Sequence of protein 1:
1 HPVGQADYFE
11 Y

Sequence of protein 2:
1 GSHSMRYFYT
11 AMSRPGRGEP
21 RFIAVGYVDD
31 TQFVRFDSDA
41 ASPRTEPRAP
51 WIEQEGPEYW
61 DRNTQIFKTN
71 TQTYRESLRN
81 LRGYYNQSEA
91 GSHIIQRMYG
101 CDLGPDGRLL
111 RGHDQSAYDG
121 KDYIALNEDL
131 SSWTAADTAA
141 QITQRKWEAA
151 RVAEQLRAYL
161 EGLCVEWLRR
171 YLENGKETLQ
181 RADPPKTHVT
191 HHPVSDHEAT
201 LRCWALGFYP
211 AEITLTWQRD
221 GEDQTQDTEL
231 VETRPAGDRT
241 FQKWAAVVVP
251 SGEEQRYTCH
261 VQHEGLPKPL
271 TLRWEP

These two protein chains interact to form a complex.

Contacts between the two chains:
Residue W147 in protein 2 is in contact with residue Y11 in protein 1 (closest heavy-atom distance 3.9 Å).
Residue Y59 in protein 2 is in contact with residue H1 in protein 1 (closest heavy-atom distance 3.9 Å).
Residue T143 in protein 2 is in contact with residue E10 in protein 1 (closest heavy-atom distance 4.6 Å).
Residue K146 in protein 2 interacts with residue Y8 in protein 1 (closest heavy-atom distance 4.4 Å).
Residue R97 in protein 2 is in contact with residue Y11 in protein 1 (closest heavy-atom distance 3.2 Å).
Residue Y84 in protein 2 contacts residue Y11 in protein 1 (closest heavy-atom distance 2.9 Å).
Residue S77 in protein 2 interacts with residue E10 in protein 1 (closest heavy-atom distance 3.5 Å).
Residue Y9 in protein 2 interacts with residue Q5 in protein 1 (closest heavy-atom distance 4.4 Å).
Residue N63 in protein 2 interacts with residue H1 in protein 1 (closest heavy-atom distance 4.2 Å).
Residue Y99 in protein 2 is in contact with residue P2 in protein 1 (closest heavy-atom distance 3.2 Å).
Residue A150 in protein 2 interacts with residue Y8 in protein 1 (closest heavy-atom distance 3.5 Å).
Residue A150 in protein 2 interacts with residue D7 in protein 1 (closest heavy-atom distance 4.4 Å).
Residue I142 in protein 2 contacts residue Y11 in protein 1 (closest heavy-atom distance 4.9 Å).
Residue K146 in protein 2 is in contact with residue E10 in protein 1 (closest heavy-atom distance 4.3 Å).
Residue L81 in protein 2 is in contact with residue Y11 in protein 1 (closest heavy-atom distance 4.2 Å).
Residue Y7 in protein 2 contacts residue P2 in protein 1 (closest heavy-atom distance 3.5 Å).
Residue Y74 in protein 2 is in contact with residue Q5 in protein 1 (closest heavy-atom distance 3.0 Å).
Residue Q96 in protein 2 is in contact with residue Y11 in protein 1 (closest heavy-atom distance 4.9 Å).
Residue I95 in protein 2 interacts with residue Y11 in protein 1 (closest heavy-atom distance 3.7 Å).
Residue R62 in protein 2 interacts with residue H1 in protein 1 (closest heavy-atom distance 2.8 Å).
Residue Q155 in protein 2 is in contact with residue F9 in protein 1 (closest heavy-atom distance 3.5 Å).
Residue Y99 in protein 2 contacts residue V3 in protein 1 (closest heavy-atom distance 3.2 Å).
Residue S116 in protein 2 contacts residue Y11 in protein 1 (closest heavy-atom distance 2.4 Å).
Residue I66 in protein 2 contacts residue P2 in protein 1 (closest heavy-atom distance 3.9 Å).
Residue Y159 in protein 2 is in contact with residue V3 in protein 1 (closest heavy-atom distance 3.5 Å).
Residue S77 in protein 2 interacts with residue Y11 in protein 1 (closest heavy-atom distance 3.3 Å).
Residue N80 in protein 2 is in contact with residue Y11 in protein 1 (closest heavy-atom distance 2.9 Å).
Residue Y123 in protein 2 is in contact with residue Y11 in protein 1 (closest heavy-atom distance 3.8 Å).
Residue E76 in protein 2 is in contact with residue E10 in protein 1 (closest heavy-atom distance 3.6 Å).
Residue W147 in protein 2 interacts with residue Y8 in protein 1 (closest heavy-atom distance 4.6 Å).
Residue L156 in protein 2 contacts residue V3 in protein 1 (closest heavy-atom distance 4.2 Å).
Residue T73 in protein 2 contacts residue Q5 in protein 1 (closest heavy-atom distance 4.0 Å).
Residue Y74 in protein 2 contacts residue Y11 in protein 1 (closest heavy-atom distance 3.6 Å).
Residue F67 in protein 2 contacts residue P2 in protein 1 (closest heavy-atom distance 3.5 Å).
Residue I66 in protein 2 contacts residue H1 in protein 1 (closest heavy-atom distance 4.1 Å).
Residue T143 in protein 2 contacts residue Y11 in protein 1 (closest heavy-atom distance 2.7 Å).
Residue K146 in protein 2 interacts with residue Y11 in protein 1 (closest heavy-atom distance 3.1 Å).
Residue T73 in protein 2 contacts residue E10 in protein 1 (closest heavy-atom distance 3.4 Å).
Residue L163 in protein 2 interacts with residue H1 in protein 1 (closest heavy-atom distance 4.7 Å).
Residue I124 in protein 2 contacts residue Y11 in protein 1 (closest heavy-atom distance 4.5 Å).
Residue W167 in protein 2 is in contact with residue H1 in protein 1 (closest heavy-atom distance 3.7 Å).
Residue A150 in protein 2 interacts with residue F9 in protein 1 (closest heavy-atom distance 3.7 Å).
Residue Y7 in protein 2 interacts with residue H1 in protein 1 (closest heavy-atom distance 2.9 Å).
Residue M5 in protein 2 is in contact with residue H1 in protein 1 (closest heavy-atom distance 3.9 Å).
Residue I66 in protein 2 interacts with residue V3 in protein 1 (closest heavy-atom distance 3.4 Å).
Residue W147 in protein 2 is in contact with residue E10 in protein 1 (closest heavy-atom distance 2.7 Å).
Residue I66 in protein 2 is in contact with residue G4 in protein 1 (closest heavy-atom distance 4.0 Å).
Residue Y159 in protein 2 contacts residue P2 in protein 1 (closest heavy-atom distance 3.8 Å).
Residue R97 in protein 2 interacts with residue Q5 in protein 1 (closest heavy-atom distance 3.5 Å).
Residue Y9 in protein 2 contacts residue P2 in protein 1 (closest heavy-atom distance 3.8 Å).
Residue N80 in protein 2 interacts with residue E10 in protein 1 (closest heavy-atom distance 4.1 Å).
Residue N63 in protein 2 is in contact with residue P2 in protein 1 (closest heavy-atom distance 3.4 Å).
Residue N70 in protein 2 contacts residue Q5 in protein 1 (closest heavy-atom distance 3.7 Å).
Residue W147 in protein 2 interacts with residue F9 in protein 1 (closest heavy-atom distance 3.1 Å).
Residue F33 in protein 2 contacts residue H1 in protein 1 (closest heavy-atom distance 4.7 Å).
Residue Y171 in protein 2 contacts residue H1 in protein 1 (closest heavy-atom distance 2.8 Å).
Residue V152 in protein 2 contacts residue F9 in protein 1 (closest heavy-atom distance 3.6 Å).
Residue Q155 in protein 2 contacts residue A6 in protein 1 (closest heavy-atom distance 3.7 Å).
Residue Y159 in protein 2 is in contact with residue H1 in protein 1 (closest heavy-atom distance 2.6 Å).
Residue Y9 in protein 2 contacts residue V3 in protein 1 (closest heavy-atom distance 4.4 Å).